Sequence of chain B:
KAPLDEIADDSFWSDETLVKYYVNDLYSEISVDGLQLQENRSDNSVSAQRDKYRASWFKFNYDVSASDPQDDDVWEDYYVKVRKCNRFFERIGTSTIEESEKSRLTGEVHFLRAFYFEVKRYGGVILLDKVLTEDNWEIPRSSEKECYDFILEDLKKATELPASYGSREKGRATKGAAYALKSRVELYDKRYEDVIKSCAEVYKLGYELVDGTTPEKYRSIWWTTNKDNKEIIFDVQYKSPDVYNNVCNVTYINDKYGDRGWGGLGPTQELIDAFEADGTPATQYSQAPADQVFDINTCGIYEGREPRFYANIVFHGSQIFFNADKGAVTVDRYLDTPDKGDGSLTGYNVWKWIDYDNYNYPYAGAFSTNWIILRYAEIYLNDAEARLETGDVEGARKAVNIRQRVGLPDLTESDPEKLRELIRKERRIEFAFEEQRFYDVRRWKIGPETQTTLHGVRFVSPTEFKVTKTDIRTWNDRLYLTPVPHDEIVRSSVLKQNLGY

Residue-level contacts at the interface:
Residue A9 in chain A contacts residue Y22 in chain B (closest heavy-atom distance 3.5 Å).
Residue Y54 in chain A interacts with residue V506 in chain B (closest heavy-atom distance 3.1 Å).
Residue I8 in chain A contacts residue S29 in chain B (closest heavy-atom distance 3.7 Å).
Residue Y250 in chain A interacts with residue S508 in chain B (closest heavy-atom distance 3.9 Å).
Residue R269 in chain A contacts residue W142 in chain B (closest heavy-atom distance 3.9 Å).
Residue R507 in chain A contacts residue Y54 in chain B (closest heavy-atom distance 3.7 Å).
Residue R269 in chain A contacts residue D140 in chain B (closest heavy-atom distance 3.1 Å).
Residue V249 in chain A contacts residue W142 in chain B (closest heavy-atom distance 3.5 Å).
Residue S29 in chain A is in contact with residue I8 in chain B (closest heavy-atom distance 3.8 Å).
Residue W142 in chain A contacts residue D248 in chain B (closest heavy-atom distance 3.2 Å).
Residue W142 in chain A interacts with residue V249 in chain B (closest heavy-atom distance 3.4 Å).
Residue N25 in chain A is in contact with residue I8 in chain B (closest heavy-atom distance 2.9 Å).
Residue A375 in chain A is in contact with residue E139 in chain B (closest heavy-atom distance 3.2 Å).
Residue Y22 in chain A contacts residue I8 in chain B (closest heavy-atom distance 3.1 Å).
Residue D248 in chain A contacts residue W142 in chain B (closest heavy-atom distance 3.3 Å).
Residue E139 in chain A is in contact with residue G376 in chain B (closest heavy-atom distance 3.0 Å).
Residue D503 in chain A is in contact with residue Y54 in chain B (closest heavy-atom distance 3.4 Å).
Residue Y250 in chain A is in contact with residue R507 in chain B (closest heavy-atom distance 3.3 Å).
Residue R507 in chain A contacts residue N251 in chain B (closest heavy-atom distance 3.6 Å).
Residue D140 in chain A contacts residue R269 in chain B (closest heavy-atom distance 2.9 Å).
Residue R85 in chain A interacts with residue P247 in chain B (closest heavy-atom distance 3.5 Å).
Residue Y250 in chain A is in contact with residue W142 in chain B (closest heavy-atom distance 3.6 Å).
Residue Y54 in chain A interacts with residue D503 in chain B (closest heavy-atom distance 3.4 Å).
Residue D503 in chain A interacts with residue S57 in chain B (closest heavy-atom distance 2.9 Å).
Residue K53 in chain A is in contact with residue V506 in chain B (closest heavy-atom distance 3.4 Å).
Residue Y54 in chain A interacts with residue R507 in chain B (closest heavy-atom distance 3.8 Å).
Residue E143 in chain A interacts with residue Y250 in chain B (closest heavy-atom distance 3.3 Å).
Residue Y22 in chain A contacts residue L19 in chain B (closest heavy-atom distance 4.2 Å).
Residue A375 in chain A is in contact with residue D140 in chain B (closest heavy-atom distance 4.1 Å).
Residue L19 in chain A contacts residue Y22 in chain B (closest heavy-atom distance 4.2 Å).
Residue W142 in chain A interacts with residue Y250 in chain B (closest heavy-atom distance 3.5 Å).
Residue L136 in chain A contacts residue P247 in chain B (closest heavy-atom distance 4.1 Å).
Residue D503 in chain A contacts residue W58 in chain B (closest heavy-atom distance 4.0 Å).
Residue I8 in chain A contacts residue D26 in chain B (closest heavy-atom distance 3.5 Å).
Residue D248 in chain A interacts with residue R507 in chain B (closest heavy-atom distance 3.9 Å).
Residue E139 in chain A interacts with residue A377 in chain B (closest heavy-atom distance 4.2 Å).
Residue V506 in chain A contacts residue Y54 in chain B (closest heavy-atom distance 3.4 Å).
Residue A377 in chain A contacts residue E139 in chain B (closest heavy-atom distance 3.0 Å).
Residue V506 in chain A interacts with residue K53 in chain B (closest heavy-atom distance 3.3 Å).
Residue L5 in chain A interacts with residue L5 in chain B (closest heavy-atom distance 3.7 Å).
Residue S57 in chain A interacts with residue D503 in chain B (closest heavy-atom distance 3.0 Å).
Residue D140 in chain A interacts with residue A375 in chain B (closest heavy-atom distance 3.9 Å).
Residue S508 in chain A contacts residue Y250 in chain B (closest heavy-atom distance 3.8 Å).
Residue N251 in chain A is in contact with residue R507 in chain B (closest heavy-atom distance 3.5 Å).
Residue Y22 in chain A is in contact with residue A9 in chain B (closest heavy-atom distance 3.5 Å).
Residue I8 in chain A is in contact with residue N25 in chain B (closest heavy-atom distance 2.8 Å).
Residue D10 in chain A is in contact with residue Y22 in chain B (closest heavy-atom distance 3.7 Å).
Residue W58 in chain A interacts with residue D503 in chain B (closest heavy-atom distance 3.9 Å).
Residue R507 in chain A contacts residue D248 in chain B (closest heavy-atom distance 4.2 Å).
Residue P247 in chain A interacts with residue W142 in chain B (closest heavy-atom distance 3.4 Å).
Residue W142 in chain A is in contact with residue R269 in chain B (closest heavy-atom distance 3.9 Å).
Residue G376 in chain A is in contact with residue E139 in chain B (closest heavy-atom distance 2.9 Å).
Residue W142 in chain A interacts with residue P247 in chain B (closest heavy-atom distance 3.3 Å).
Residue Y250 in chain A is in contact with residue E143 in chain B (closest heavy-atom distance 3.6 Å).
Residue R507 in chain A is in contact with residue Y250 in chain B (closest heavy-atom distance 3.5 Å).
Residue Y22 in chain A is in contact with residue D10 in chain B (closest heavy-atom distance 3.7 Å).
Residue I8 in chain A interacts with residue Y22 in chain B (closest heavy-atom distance 3.1 Å).
Residue E139 in chain A contacts residue A375 in chain B (closest heavy-atom distance 3.4 Å).
Residue P247 in chain A is in contact with residue R85 in chain B (closest heavy-atom distance 3.5 Å).
Residue D26 in chain A is in contact with residue I8 in chain B (closest heavy-atom distance 3.6 Å).

This data describes a binding interaction between two proteins.

Sequence of chain A:
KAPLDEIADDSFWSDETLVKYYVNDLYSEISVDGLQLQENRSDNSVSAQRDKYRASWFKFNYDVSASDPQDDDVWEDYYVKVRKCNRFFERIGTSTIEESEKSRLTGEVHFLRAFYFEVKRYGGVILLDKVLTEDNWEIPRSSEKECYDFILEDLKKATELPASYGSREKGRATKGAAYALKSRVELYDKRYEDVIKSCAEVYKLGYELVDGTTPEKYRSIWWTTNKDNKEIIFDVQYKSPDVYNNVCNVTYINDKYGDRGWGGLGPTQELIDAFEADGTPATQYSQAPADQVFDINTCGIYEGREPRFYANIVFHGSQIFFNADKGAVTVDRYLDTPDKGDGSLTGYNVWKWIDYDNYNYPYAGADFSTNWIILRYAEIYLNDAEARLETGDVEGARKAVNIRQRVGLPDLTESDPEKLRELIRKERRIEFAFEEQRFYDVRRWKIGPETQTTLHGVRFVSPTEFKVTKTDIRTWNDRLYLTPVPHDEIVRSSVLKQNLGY